Sequence of protein 1:
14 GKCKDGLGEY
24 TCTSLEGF

Interface contacts:
Residue E288 in protein 2 is in contact with residue G19 in protein 1 (closest heavy-atom distance 3.0 Å).
Residue F103 in protein 2 contacts residue F31 in protein 1 (closest heavy-atom distance 3.7 Å).
Residue T351 in protein 2 is in contact with residue D18 in protein 1 (closest heavy-atom distance 3.5 Å).
Residue L104 in protein 2 is in contact with residue G30 in protein 1 (closest heavy-atom distance 4.0 Å).
Residue E288 in protein 2 contacts residue C16 in protein 1 (closest heavy-atom distance 3.9 Å).
Residue H201 in protein 2 contacts residue L20 in protein 1 (closest heavy-atom distance 2.8 Å).
Residue A428 in protein 2 is in contact with residue T26 in protein 1 (closest heavy-atom distance 3.5 Å).
Residue I429 in protein 2 is in contact with residue C16 in protein 1 (closest heavy-atom distance 3.6 Å).
Residue N66 in protein 2 is in contact with residue G30 in protein 1 (closest heavy-atom distance 3.8 Å).
Residue A60 in protein 2 interacts with residue F31 in protein 1 (closest heavy-atom distance 3.0 Å).
Residue H201 in protein 2 is in contact with residue G21 in protein 1 (closest heavy-atom distance 4.0 Å).
Residue L290 in protein 2 is in contact with residue D18 in protein 1 (closest heavy-atom distance 3.5 Å).
Residue L137 in protein 2 interacts with residue Y23 in protein 1 (closest heavy-atom distance 4.0 Å).
Residue R357 in protein 2 is in contact with residue K17 in protein 1 (closest heavy-atom distance 3.0 Å).
Residue M107 in protein 2 interacts with residue L28 in protein 1 (closest heavy-atom distance 3.8 Å).
Residue G352 in protein 2 is in contact with residue D18 in protein 1 (closest heavy-atom distance 3.5 Å).
Residue E288 in protein 2 interacts with residue K17 in protein 1 (closest heavy-atom distance 3.1 Å).
Residue L235 in protein 2 interacts with residue L20 in protein 1 (closest heavy-atom distance 3.9 Å).
Residue F167 in protein 2 interacts with residue Y23 in protein 1 (closest heavy-atom distance 3.5 Å).
Residue I429 in protein 2 interacts with residue T26 in protein 1 (closest heavy-atom distance 3.7 Å).
Residue H350 in protein 2 interacts with residue D18 in protein 1 (closest heavy-atom distance 3.4 Å).
Residue P353 in protein 2 is in contact with residue L20 in protein 1 (closest heavy-atom distance 3.5 Å).
Residue R197 in protein 2 interacts with residue Y23 in protein 1 (closest heavy-atom distance 2.8 Å).
Residue Q335 in protein 2 is in contact with residue K17 in protein 1 (closest heavy-atom distance 3.6 Å).
Residue R359 in protein 2 interacts with residue K17 in protein 1 (closest heavy-atom distance 4.0 Å).
Residue L104 in protein 2 contacts residue E29 in protein 1 (closest heavy-atom distance 3.8 Å).
Residue F167 in protein 2 is in contact with residue G21 in protein 1 (closest heavy-atom distance 3.8 Å).
Residue E61 in protein 2 contacts residue F31 in protein 1 (closest heavy-atom distance 3.7 Å).
Residue T351 in protein 2 interacts with residue L20 in protein 1 (closest heavy-atom distance 4.1 Å).
Residue G352 in protein 2 contacts residue L20 in protein 1 (closest heavy-atom distance 3.9 Å).
Residue N66 in protein 2 is in contact with residue F31 in protein 1 (closest heavy-atom distance 3.0 Å).
Residue D287 in protein 2 contacts residue K17 in protein 1 (closest heavy-atom distance 2.7 Å).
Residue R64 in protein 2 contacts residue F31 in protein 1 (closest heavy-atom distance 3.5 Å).
Residue L136 in protein 2 contacts residue Y23 in protein 1 (closest heavy-atom distance 3.9 Å).
Residue Y236 in protein 2 is in contact with residue C25 in protein 1 (closest heavy-atom distance 2.9 Å).
Residue T351 in protein 2 is in contact with residue G19 in protein 1 (closest heavy-atom distance 3.5 Å).
Residue Y236 in protein 2 contacts residue L20 in protein 1 (closest heavy-atom distance 3.8 Å).
Residue R359 in protein 2 contacts residue D18 in protein 1 (closest heavy-atom distance 3.1 Å).
Residue E288 in protein 2 is in contact with residue D18 in protein 1 (closest heavy-atom distance 2.9 Å).
Residue S65 in protein 2 is in contact with residue F31 in protein 1 (closest heavy-atom distance 3.5 Å).
Residue L137 in protein 2 contacts residue T24 in protein 1 (closest heavy-atom distance 4.0 Å).
Residue G105 in protein 2 interacts with residue L28 in protein 1 (closest heavy-atom distance 3.5 Å).
Residue L104 in protein 2 is in contact with residue L28 in protein 1 (closest heavy-atom distance 3.9 Å).
Residue Q303 in protein 2 is in contact with residue K15 in protein 1 (closest heavy-atom distance 2.9 Å).
Residue E288 in protein 2 interacts with residue K15 in protein 1 (closest heavy-atom distance 3.9 Å).
Residue F103 in protein 2 is in contact with residue G30 in protein 1 (closest heavy-atom distance 3.3 Å).
Residue H164 in protein 2 interacts with residue Y23 in protein 1 (closest heavy-atom distance 3.2 Å).
Residue F167 in protein 2 contacts residue E22 in protein 1 (closest heavy-atom distance 3.8 Å).
Residue K337 in protein 2 contacts residue D18 in protein 1 (closest heavy-atom distance 2.6 Å).
Residue V133 in protein 2 contacts residue Y23 in protein 1 (closest heavy-atom distance 4.1 Å).
Residue P353 in protein 2 is in contact with residue G19 in protein 1 (closest heavy-atom distance 3.7 Å).
Residue P353 in protein 2 interacts with residue K17 in protein 1 (closest heavy-atom distance 4.1 Å).
Residue F103 in protein 2 contacts residue L28 in protein 1 (closest heavy-atom distance 3.8 Å).
Residue F200 in protein 2 contacts residue L20 in protein 1 (closest heavy-atom distance 3.8 Å).
Residue L69 in protein 2 contacts residue F31 in protein 1 (closest heavy-atom distance 3.8 Å).
Residue P353 in protein 2 is in contact with residue C16 in protein 1 (closest heavy-atom distance 4.0 Å).
Residue Q102 in protein 2 contacts residue L28 in protein 1 (closest heavy-atom distance 3.4 Å).
Residue Y236 in protein 2 interacts with residue T24 in protein 1 (closest heavy-atom distance 3.6 Å).
Residue Y236 in protein 2 interacts with residue T26 in protein 1 (closest heavy-atom distance 4.0 Å).
Residue Q304 in protein 2 is in contact with residue K15 in protein 1 (closest heavy-atom distance 3.2 Å).

Sequence of protein 2:
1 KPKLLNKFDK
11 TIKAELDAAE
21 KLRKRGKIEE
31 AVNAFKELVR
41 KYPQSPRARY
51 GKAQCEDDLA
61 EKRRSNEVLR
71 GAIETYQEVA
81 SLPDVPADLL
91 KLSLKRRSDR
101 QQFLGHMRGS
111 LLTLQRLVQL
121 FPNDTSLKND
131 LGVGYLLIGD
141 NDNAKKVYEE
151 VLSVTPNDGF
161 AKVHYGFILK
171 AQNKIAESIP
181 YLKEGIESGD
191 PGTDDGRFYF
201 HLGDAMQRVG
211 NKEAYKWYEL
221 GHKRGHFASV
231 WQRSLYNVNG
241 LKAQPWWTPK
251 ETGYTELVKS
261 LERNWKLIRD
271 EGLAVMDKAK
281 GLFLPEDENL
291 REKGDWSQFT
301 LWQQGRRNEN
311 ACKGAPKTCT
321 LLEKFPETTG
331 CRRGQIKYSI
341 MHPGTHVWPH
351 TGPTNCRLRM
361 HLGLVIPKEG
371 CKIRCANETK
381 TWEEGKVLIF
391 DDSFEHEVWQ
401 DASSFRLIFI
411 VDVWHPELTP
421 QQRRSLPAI

This data describes a binding interaction between two proteins.